Residue-level contacts at the interface:
Residue E764 in chain B contacts residue F29 in chain A (closest heavy-atom distance 3.6 Å).
Residue S721 in chain B is in contact with residue T40 in chain A (closest heavy-atom distance 4.5 Å).
Residue A768 in chain B is in contact with residue F29 in chain A (closest heavy-atom distance 3.5 Å).
Residue L728 in chain B is in contact with residue G54 in chain A (closest heavy-atom distance 3.0 Å).
Residue E715 in chain B contacts residue A37 in chain A (closest heavy-atom distance 4.7 Å).
Residue R719 in chain B is in contact with residue A37 in chain A (closest heavy-atom distance 4.2 Å).
Residue T731 in chain B contacts residue M58 in chain A (closest heavy-atom distance 4.4 Å).
Residue A718 in chain B is in contact with residue T40 in chain A (closest heavy-atom distance 3.2 Å).
Residue E715 in chain B contacts residue F38 in chain A (closest heavy-atom distance 3.1 Å).
Residue A722 in chain B is in contact with residue T40 in chain A (closest heavy-atom distance 3.2 Å).
Residue L748 in chain B is in contact with residue A37 in chain A (closest heavy-atom distance 3.8 Å).
Residue E761 in chain B contacts residue D9 in chain A (closest heavy-atom distance 3.3 Å).
Residue S721 in chain B contacts residue P42 in chain A (closest heavy-atom distance 3.2 Å).
Residue Y674 in chain B contacts residue R17 in chain A (closest heavy-atom distance 2.4 Å).
Residue A718 in chain B interacts with residue D41 in chain A (closest heavy-atom distance 4.3 Å).
Residue L769 in chain B is in contact with residue F33 in chain A (closest heavy-atom distance 3.5 Å).
Residue P758 in chain B contacts residue D9 in chain A (closest heavy-atom distance 3.4 Å).
Residue M730 in chain B interacts with residue G54 in chain A (closest heavy-atom distance 3.7 Å).
Residue E764 in chain B contacts residue S11 in chain A (closest heavy-atom distance 4.1 Å).
Residue T731 in chain B contacts residue G54 in chain A (closest heavy-atom distance 3.9 Å).
Residue P676 in chain B is in contact with residue R17 in chain A (closest heavy-atom distance 3.7 Å).
Residue L760 in chain B contacts residue D9 in chain A (closest heavy-atom distance 4.6 Å).
Residue A718 in chain B contacts residue P42 in chain A (closest heavy-atom distance 4.2 Å).
Residue S721 in chain B interacts with residue D41 in chain A (closest heavy-atom distance 3.4 Å).
Residue E681 in chain B interacts with residue F13 in chain A (closest heavy-atom distance 3.2 Å).
Residue E761 in chain B contacts residue F29 in chain A (closest heavy-atom distance 4.1 Å).
Residue A768 in chain B contacts residue H32 in chain A (closest heavy-atom distance 3.2 Å).
Residue S729 in chain B contacts residue S53 in chain A (closest heavy-atom distance 4.1 Å).
Residue E764 in chain B interacts with residue V12 in chain A (closest heavy-atom distance 3.5 Å).
Residue L760 in chain B contacts residue S11 in chain A (closest heavy-atom distance 3.1 Å).
Residue L771 in chain B is in contact with residue K35 in chain A (closest heavy-atom distance 4.6 Å).
Residue P676 in chain B interacts with residue F13 in chain A (closest heavy-atom distance 3.9 Å).
Residue A768 in chain B contacts residue P30 in chain A (closest heavy-atom distance 3.7 Å).
Residue G770 in chain B is in contact with residue F33 in chain A (closest heavy-atom distance 3.8 Å).
Residue S729 in chain B interacts with residue G54 in chain A (closest heavy-atom distance 3.3 Å).
Residue D737 in chain B contacts residue R75 in chain A (closest heavy-atom distance 3.0 Å).
Residue E761 in chain B interacts with residue K10 in chain A (closest heavy-atom distance 2.4 Å).
Residue D749 in chain B contacts residue K35 in chain A (closest heavy-atom distance 4.0 Å).
Residue A768 in chain B contacts residue F33 in chain A (closest heavy-atom distance 4.6 Å).
Residue D749 in chain B interacts with residue S36 in chain A (closest heavy-atom distance 3.6 Å).
Residue L728 in chain B interacts with residue S53 in chain A (closest heavy-atom distance 3.9 Å).
Residue L771 in chain B is in contact with residue I34 in chain A (closest heavy-atom distance 4.5 Å).
Residue F751 in chain B contacts residue I34 in chain A (closest heavy-atom distance 4.4 Å).
Residue L728 in chain B contacts residue A49 in chain A (closest heavy-atom distance 3.5 Å).
Residue L682 in chain B interacts with residue F13 in chain A (closest heavy-atom distance 3.6 Å).
Residue L765 in chain B interacts with residue F29 in chain A (closest heavy-atom distance 4.1 Å).
Residue S721 in chain B interacts with residue E45 in chain A (closest heavy-atom distance 3.9 Å).
Residue A718 in chain B is in contact with residue A37 in chain A (closest heavy-atom distance 3.6 Å).
Residue A722 in chain B interacts with residue S36 in chain A (closest heavy-atom distance 4.7 Å).
Residue G770 in chain B is in contact with residue F38 in chain A (closest heavy-atom distance 4.2 Å).
Residue A759 in chain B contacts residue D9 in chain A (closest heavy-atom distance 4.4 Å).
Residue A725 in chain B interacts with residue E45 in chain A (closest heavy-atom distance 3.1 Å).
Residue G770 in chain B is in contact with residue K35 in chain A (closest heavy-atom distance 3.5 Å).
Residue A717 in chain B contacts residue P42 in chain A (closest heavy-atom distance 3.8 Å).
Residue F751 in chain B is in contact with residue K35 in chain A (closest heavy-atom distance 4.4 Å).
Residue E761 in chain B is in contact with residue S11 in chain A (closest heavy-atom distance 3.0 Å).
Residue L760 in chain B interacts with residue F13 in chain A (closest heavy-atom distance 4.3 Å).
Residue A768 in chain B interacts with residue A31 in chain A (closest heavy-atom distance 3.5 Å).
Residue L769 in chain B interacts with residue H32 in chain A (closest heavy-atom distance 3.3 Å).
Residue L769 in chain B interacts with residue I34 in chain A (closest heavy-atom distance 3.7 Å).

The following describes two proteins that form a bound complex.

Sequence of chain A:
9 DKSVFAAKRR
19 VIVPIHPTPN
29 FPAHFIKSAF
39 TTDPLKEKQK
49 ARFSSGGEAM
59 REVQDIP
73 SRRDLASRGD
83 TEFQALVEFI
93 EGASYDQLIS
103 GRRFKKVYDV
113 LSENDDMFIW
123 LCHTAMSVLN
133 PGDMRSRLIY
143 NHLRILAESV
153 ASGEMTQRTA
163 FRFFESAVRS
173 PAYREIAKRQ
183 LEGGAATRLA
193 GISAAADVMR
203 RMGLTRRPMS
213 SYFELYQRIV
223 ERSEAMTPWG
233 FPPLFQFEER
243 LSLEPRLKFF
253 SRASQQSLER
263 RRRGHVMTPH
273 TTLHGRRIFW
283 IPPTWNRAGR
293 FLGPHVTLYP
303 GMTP

Sequence of chain B:
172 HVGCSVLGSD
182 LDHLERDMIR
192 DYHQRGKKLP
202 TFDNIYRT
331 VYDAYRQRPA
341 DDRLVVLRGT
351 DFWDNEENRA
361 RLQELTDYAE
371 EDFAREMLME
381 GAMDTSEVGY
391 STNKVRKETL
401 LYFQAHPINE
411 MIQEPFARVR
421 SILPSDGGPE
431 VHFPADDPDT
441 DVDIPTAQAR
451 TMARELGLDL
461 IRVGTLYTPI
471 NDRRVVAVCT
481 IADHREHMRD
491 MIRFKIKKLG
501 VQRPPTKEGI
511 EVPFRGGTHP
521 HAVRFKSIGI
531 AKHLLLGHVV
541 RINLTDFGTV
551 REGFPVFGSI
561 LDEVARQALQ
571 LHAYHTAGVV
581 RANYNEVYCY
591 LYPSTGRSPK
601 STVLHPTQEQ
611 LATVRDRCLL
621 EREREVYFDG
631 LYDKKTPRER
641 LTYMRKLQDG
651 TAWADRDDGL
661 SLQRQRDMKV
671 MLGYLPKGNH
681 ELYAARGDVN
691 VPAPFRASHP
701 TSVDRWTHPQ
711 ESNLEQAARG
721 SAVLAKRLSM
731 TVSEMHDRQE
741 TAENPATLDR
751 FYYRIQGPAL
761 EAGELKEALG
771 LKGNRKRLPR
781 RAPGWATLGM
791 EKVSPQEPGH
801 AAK